Sequence of the second protein:
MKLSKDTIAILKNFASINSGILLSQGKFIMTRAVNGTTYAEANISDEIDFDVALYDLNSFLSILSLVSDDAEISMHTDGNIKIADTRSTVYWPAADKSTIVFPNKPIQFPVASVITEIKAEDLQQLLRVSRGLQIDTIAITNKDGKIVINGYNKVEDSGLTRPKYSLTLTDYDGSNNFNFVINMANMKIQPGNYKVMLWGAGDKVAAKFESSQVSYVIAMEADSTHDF

This data describes a binding interaction between two proteins.

Sequence of the first protein:
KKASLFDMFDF

Residue-level contacts at the interface:
Residue G36 in the second protein interacts with residue S4 in the first protein (closest heavy-atom distance 3.5 Å).
Residue M220 in the second protein is in contact with residue A3 in the first protein (closest heavy-atom distance 4.0 Å).
Residue T38 in the second protein is in contact with residue L5 in the first protein (closest heavy-atom distance 3.9 Å).
Residue A206 in the second protein contacts residue F9 in the first protein (closest heavy-atom distance 4.2 Å).
Residue T37 in the second protein contacts residue A3 in the first protein (closest heavy-atom distance 3.4 Å).
Residue K204 in the second protein interacts with residue M8 in the first protein (closest heavy-atom distance 4.0 Å).
Residue A219 in the second protein is in contact with residue S4 in the first protein (closest heavy-atom distance 3.7 Å).
Residue A206 in the second protein is in contact with residue M8 in the first protein (closest heavy-atom distance 3.4 Å).
Residue W199 in the second protein contacts residue M8 in the first protein (closest heavy-atom distance 4.2 Å).
Residue N35 in the second protein contacts residue A3 in the first protein (closest heavy-atom distance 4.8 Å).
Residue A206 in the second protein is in contact with residue L5 in the first protein (closest heavy-atom distance 4.8 Å).
Residue N104 in the second protein contacts residue F11 in the first protein (closest heavy-atom distance 2.8 Å).
Residue F109 in the second protein interacts with residue F9 in the first protein (closest heavy-atom distance 4.2 Å).
Residue V217 in the second protein is in contact with residue F9 in the first protein (closest heavy-atom distance 4.1 Å).
Residue R32 in the second protein contacts residue F11 in the first protein (closest heavy-atom distance 3.9 Å).
Residue K105 in the second protein interacts with residue F11 in the first protein (closest heavy-atom distance 3.0 Å).
Residue W199 in the second protein is in contact with residue F9 in the first protein (closest heavy-atom distance 4.5 Å).
Residue P106 in the second protein interacts with residue F11 in the first protein (closest heavy-atom distance 4.3 Å).
Residue G36 in the second protein interacts with residue F6 in the first protein (closest heavy-atom distance 4.2 Å).
Residue G36 in the second protein is in contact with residue A3 in the first protein (closest heavy-atom distance 4.6 Å).
Residue Q108 in the second protein interacts with residue F9 in the first protein (closest heavy-atom distance 4.0 Å).
Residue Y39 in the second protein contacts residue L5 in the first protein (closest heavy-atom distance 3.7 Å).
Residue V217 in the second protein contacts residue L5 in the first protein (closest heavy-atom distance 3.5 Å).
Residue I107 in the second protein contacts residue F11 in the first protein (closest heavy-atom distance 3.2 Å).
Residue A219 in the second protein interacts with residue L5 in the first protein (closest heavy-atom distance 3.4 Å).
Residue A222 in the second protein contacts residue K1 in the first protein (closest heavy-atom distance 4.1 Å).
Residue R32 in the second protein interacts with residue F6 in the first protein (closest heavy-atom distance 3.3 Å).
Residue E221 in the second protein contacts residue A3 in the first protein (closest heavy-atom distance 3.0 Å).
Residue N35 in the second protein is in contact with residue K2 in the first protein (closest heavy-atom distance 3.4 Å).
Residue E221 in the second protein interacts with residue K1 in the first protein (closest heavy-atom distance 4.2 Å).
Residue A219 in the second protein interacts with residue M8 in the first protein (closest heavy-atom distance 4.2 Å).
Residue T37 in the second protein contacts residue S4 in the first protein (closest heavy-atom distance 4.9 Å).
Residue K204 in the second protein is in contact with residue D7 in the first protein (closest heavy-atom distance 3.4 Å).
Residue Y39 in the second protein contacts residue F11 in the first protein (closest heavy-atom distance 4.4 Å).
Residue K105 in the second protein contacts residue D10 in the first protein (closest heavy-atom distance 3.2 Å).
Residue N35 in the second protein is in contact with residue S4 in the first protein (closest heavy-atom distance 4.5 Å).
Residue G36 in the second protein is in contact with residue L5 in the first protein (closest heavy-atom distance 2.8 Å).
Residue T37 in the second protein contacts residue L5 in the first protein (closest heavy-atom distance 3.2 Å).
Residue I218 in the second protein is in contact with residue L5 in the first protein (closest heavy-atom distance 3.8 Å).
Residue P103 in the second protein contacts residue F11 in the first protein (closest heavy-atom distance 4.1 Å).
Residue P110 in the second protein interacts with residue F9 in the first protein (closest heavy-atom distance 3.8 Å).
Residue V205 in the second protein contacts residue M8 in the first protein (closest heavy-atom distance 3.3 Å).
Residue A219 in the second protein interacts with residue A3 in the first protein (closest heavy-atom distance 4.0 Å).
Residue I107 in the second protein contacts residue F9 in the first protein (closest heavy-atom distance 3.6 Å).